Sequence of protein 2:
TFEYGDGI

Sequence of protein 1:
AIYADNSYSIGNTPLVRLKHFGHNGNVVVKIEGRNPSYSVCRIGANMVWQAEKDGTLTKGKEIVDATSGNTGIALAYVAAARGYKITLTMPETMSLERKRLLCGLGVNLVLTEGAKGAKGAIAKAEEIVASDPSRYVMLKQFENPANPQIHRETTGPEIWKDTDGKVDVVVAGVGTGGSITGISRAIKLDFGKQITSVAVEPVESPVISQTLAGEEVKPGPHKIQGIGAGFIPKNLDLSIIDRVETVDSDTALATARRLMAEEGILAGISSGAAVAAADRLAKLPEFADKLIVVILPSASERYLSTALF

Contacts between the two chains:
Residue G262 in protein 1 interacts with residue G9 in protein 2 (closest heavy-atom distance 3.3 Å).
Residue T103 in protein 1 interacts with residue I10 in protein 2 (closest heavy-atom distance 3.0 Å).
Residue F178 in protein 1 is in contact with residue I10 in protein 2 (closest heavy-atom distance 3.9 Å).
Residue G264 in protein 1 interacts with residue E5 in protein 2 (closest heavy-atom distance 4.5 Å).
Residue Q177 in protein 1 interacts with residue I10 in protein 2 (closest heavy-atom distance 3.0 Å).
Residue M130 in protein 1 is in contact with residue D8 in protein 2 (closest heavy-atom distance 3.6 Å).
Residue G264 in protein 1 is in contact with residue F4 in protein 2 (closest heavy-atom distance 4.4 Å).
Residue A265 in protein 1 contacts residue E5 in protein 2 (closest heavy-atom distance 4.1 Å).
Residue Q261 in protein 1 interacts with residue G9 in protein 2 (closest heavy-atom distance 3.5 Å).
Residue N106 in protein 1 is in contact with residue I10 in protein 2 (closest heavy-atom distance 3.0 Å).
Residue A154 in protein 1 is in contact with residue G7 in protein 2 (closest heavy-atom distance 4.6 Å).
Residue A154 in protein 1 is in contact with residue D8 in protein 2 (closest heavy-atom distance 3.7 Å).
Residue T107 in protein 1 interacts with residue I10 in protein 2 (closest heavy-atom distance 3.2 Å).
Residue G105 in protein 1 interacts with residue G9 in protein 2 (closest heavy-atom distance 3.8 Å).
Residue G264 in protein 1 interacts with residue G7 in protein 2 (closest heavy-atom distance 5.0 Å).
Residue H258 in protein 1 is in contact with residue F4 in protein 2 (closest heavy-atom distance 3.0 Å).
Residue G256 in protein 1 interacts with residue E5 in protein 2 (closest heavy-atom distance 4.3 Å).
Residue S104 in protein 1 interacts with residue D8 in protein 2 (closest heavy-atom distance 2.6 Å).
Residue S104 in protein 1 interacts with residue G9 in protein 2 (closest heavy-atom distance 2.7 Å).
Residue I263 in protein 1 interacts with residue I10 in protein 2 (closest heavy-atom distance 4.3 Å).
Residue I260 in protein 1 is in contact with residue F4 in protein 2 (closest heavy-atom distance 4.3 Å).
Residue P257 in protein 1 interacts with residue E5 in protein 2 (closest heavy-atom distance 4.6 Å).
Residue G211 in protein 1 is in contact with residue I10 in protein 2 (closest heavy-atom distance 3.7 Å).
Residue A154 in protein 1 is in contact with residue E5 in protein 2 (closest heavy-atom distance 4.0 Å).
Residue H258 in protein 1 contacts residue T3 in protein 2 (closest heavy-atom distance 3.1 Å).
Residue G264 in protein 1 interacts with residue I10 in protein 2 (closest heavy-atom distance 5.0 Å).
Residue K259 in protein 1 is in contact with residue T3 in protein 2 (closest heavy-atom distance 4.2 Å).
Residue S104 in protein 1 is in contact with residue G7 in protein 2 (closest heavy-atom distance 4.7 Å).
Residue S104 in protein 1 is in contact with residue I10 in protein 2 (closest heavy-atom distance 4.3 Å).
Residue G153 in protein 1 interacts with residue D8 in protein 2 (closest heavy-atom distance 4.7 Å).
Residue F178 in protein 1 interacts with residue G7 in protein 2 (closest heavy-atom distance 3.9 Å).
Residue Q261 in protein 1 interacts with residue F4 in protein 2 (closest heavy-atom distance 3.4 Å).
Residue G105 in protein 1 is in contact with residue I10 in protein 2 (closest heavy-atom distance 3.5 Å).
Residue P257 in protein 1 interacts with residue F4 in protein 2 (closest heavy-atom distance 3.7 Å).
Residue A265 in protein 1 contacts residue Y6 in protein 2 (closest heavy-atom distance 3.0 Å).
Residue A265 in protein 1 interacts with residue I10 in protein 2 (closest heavy-atom distance 3.9 Å).
Residue A154 in protein 1 interacts with residue Y6 in protein 2 (closest heavy-atom distance 3.2 Å).
Residue N106 in protein 1 contacts residue G9 in protein 2 (closest heavy-atom distance 4.6 Å).
Residue P127 in protein 1 interacts with residue D8 in protein 2 (closest heavy-atom distance 4.0 Å).
Residue G264 in protein 1 contacts residue Y6 in protein 2 (closest heavy-atom distance 4.8 Å).
Residue A265 in protein 1 contacts residue G7 in protein 2 (closest heavy-atom distance 3.0 Å).
Residue K259 in protein 1 contacts residue F4 in protein 2 (closest heavy-atom distance 4.1 Å).
Residue G256 in protein 1 contacts residue F4 in protein 2 (closest heavy-atom distance 3.9 Å).
Residue P257 in protein 1 is in contact with residue T3 in protein 2 (closest heavy-atom distance 3.6 Å).
Residue T212 in protein 1 interacts with residue I10 in protein 2 (closest heavy-atom distance 3.6 Å).
Residue G262 in protein 1 interacts with residue I10 in protein 2 (closest heavy-atom distance 3.4 Å).
Residue F267 in protein 1 is in contact with residue Y6 in protein 2 (closest heavy-atom distance 4.0 Å).
Residue G266 in protein 1 interacts with residue Y6 in protein 2 (closest heavy-atom distance 4.7 Å).
Residue F267 in protein 1 interacts with residue G7 in protein 2 (closest heavy-atom distance 3.9 Å).

The following describes two proteins that form a bound complex.